Sequence of the second protein:
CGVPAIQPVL

This data describes a binding interaction between two proteins.

Sequence of the first protein:
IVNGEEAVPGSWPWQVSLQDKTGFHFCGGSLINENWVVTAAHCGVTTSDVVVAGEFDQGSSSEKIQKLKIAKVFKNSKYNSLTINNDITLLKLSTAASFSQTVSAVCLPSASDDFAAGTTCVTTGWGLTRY

Residue-level contacts at the interface:
Residue S11 in the first protein is in contact with residue I6 in the second protein (closest heavy-atom distance 3.3 Å).
Residue L108 in the first protein is in contact with residue C1 in the second protein (closest heavy-atom distance 4.9 Å).
Residue E5 in the first protein is in contact with residue L10 in the second protein (closest heavy-atom distance 3.9 Å).
Residue A105 in the first protein contacts residue G2 in the second protein (closest heavy-atom distance 2.9 Å).
Residue Q101 in the first protein is in contact with residue I6 in the second protein (closest heavy-atom distance 4.3 Å).
Residue V106 in the first protein interacts with residue G2 in the second protein (closest heavy-atom distance 4.2 Å).
Residue A105 in the first protein interacts with residue V3 in the second protein (closest heavy-atom distance 4.9 Å).
Residue Q101 in the first protein is in contact with residue A5 in the second protein (closest heavy-atom distance 3.7 Å).
Residue G10 in the first protein interacts with residue I6 in the second protein (closest heavy-atom distance 4.0 Å).
Residue A105 in the first protein interacts with residue C1 in the second protein (closest heavy-atom distance 3.6 Å).
Residue V8 in the first protein interacts with residue P8 in the second protein (closest heavy-atom distance 4.9 Å).
Residue W12 in the first protein is in contact with residue L10 in the second protein (closest heavy-atom distance 4.1 Å).
Residue W14 in the first protein contacts residue G2 in the second protein (closest heavy-atom distance 4.0 Å).
Residue V8 in the first protein is in contact with residue I6 in the second protein (closest heavy-atom distance 3.9 Å).
Residue V8 in the first protein is in contact with residue V9 in the second protein (closest heavy-atom distance 3.9 Å).
Residue P9 in the first protein contacts residue I6 in the second protein (closest heavy-atom distance 3.7 Å).
Residue S11 in the first protein contacts residue Q7 in the second protein (closest heavy-atom distance 4.0 Å).
Residue V8 in the first protein contacts residue Q7 in the second protein (closest heavy-atom distance 4.4 Å).
Residue V106 in the first protein is in contact with residue C1 in the second protein (closest heavy-atom distance 3.8 Å).
Residue W12 in the first protein interacts with residue P8 in the second protein (closest heavy-atom distance 3.5 Å).
Residue E5 in the first protein interacts with residue V9 in the second protein (closest heavy-atom distance 4.1 Å).
Residue S11 in the first protein is in contact with residue P4 in the second protein (closest heavy-atom distance 3.6 Å).
Residue W14 in the first protein interacts with residue P4 in the second protein (closest heavy-atom distance 3.7 Å).
Residue P13 in the first protein interacts with residue P4 in the second protein (closest heavy-atom distance 3.8 Å).
Residue C107 in the first protein is in contact with residue C1 in the second protein (closest heavy-atom distance 2.0 Å).
Residue W14 in the first protein contacts residue V3 in the second protein (closest heavy-atom distance 4.5 Å).
Residue C107 in the first protein interacts with residue G2 in the second protein (closest heavy-atom distance 3.6 Å).
Residue V122 in the first protein is in contact with residue L10 in the second protein (closest heavy-atom distance 3.9 Å).
Residue T102 in the first protein contacts residue I6 in the second protein (closest heavy-atom distance 3.9 Å).
Residue S11 in the first protein interacts with residue P8 in the second protein (closest heavy-atom distance 3.6 Å).